Sequence of protein 2:
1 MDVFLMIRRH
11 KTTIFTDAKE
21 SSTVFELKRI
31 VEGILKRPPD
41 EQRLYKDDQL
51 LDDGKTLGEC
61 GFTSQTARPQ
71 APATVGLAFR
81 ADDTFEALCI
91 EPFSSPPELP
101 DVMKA

The following describes two proteins that form a bound complex.

Contacts between the two chains:
Residue L110 in protein 1 contacts residue V102 in protein 2 (closest heavy-atom distance 4.5 Å).
Residue D120 in protein 1 contacts residue P100 in protein 2 (closest heavy-atom distance 3.2 Å).
Residue V111 in protein 1 interacts with residue V102 in protein 2 (closest heavy-atom distance 3.4 Å).
Residue N115 in protein 1 contacts residue V102 in protein 2 (closest heavy-atom distance 4.7 Å).
Residue D120 in protein 1 contacts residue D101 in protein 2 (closest heavy-atom distance 4.7 Å).
Residue L110 in protein 1 is in contact with residue K104 in protein 2 (closest heavy-atom distance 3.2 Å).
Residue L110 in protein 1 interacts with residue M103 in protein 2 (closest heavy-atom distance 3.5 Å).
Residue R118 in protein 1 contacts residue D101 in protein 2 (closest heavy-atom distance 4.1 Å).
Residue R118 in protein 1 is in contact with residue V102 in protein 2 (closest heavy-atom distance 4.7 Å).

Sequence of protein 1:
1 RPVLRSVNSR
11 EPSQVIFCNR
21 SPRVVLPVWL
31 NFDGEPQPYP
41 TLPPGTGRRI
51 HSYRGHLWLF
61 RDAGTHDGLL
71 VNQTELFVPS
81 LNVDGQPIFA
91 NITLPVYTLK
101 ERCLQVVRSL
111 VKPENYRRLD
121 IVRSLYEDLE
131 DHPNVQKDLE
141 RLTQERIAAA